Contacts between the two chains:
Residue I66 in chain A is in contact with residue L23 in chain B (closest heavy-atom distance 3.9 Å).
Residue D98 in chain A is in contact with residue S13 in chain B (closest heavy-atom distance 3.5 Å).
Residue R109 in chain A interacts with residue G20 in chain B (closest heavy-atom distance 3.7 Å).
Residue G108 in chain A contacts residue L23 in chain B (closest heavy-atom distance 4.2 Å).
Residue G108 in chain A contacts residue D24 in chain B (closest heavy-atom distance 3.1 Å).
Residue N106 in chain A is in contact with residue D24 in chain B (closest heavy-atom distance 2.7 Å).
Residue F116 in chain A is in contact with residue L12 in chain B (closest heavy-atom distance 3.8 Å).
Residue I80 in chain A contacts residue L12 in chain B (closest heavy-atom distance 3.7 Å).
Residue R109 in chain A is in contact with residue D21 in chain B (closest heavy-atom distance 3.6 Å).
Residue N73 in chain A is in contact with residue I19 in chain B (closest heavy-atom distance 3.8 Å).
Residue V91 in chain A is in contact with residue T9 in chain B (closest heavy-atom distance 3.9 Å).
Residue M99 in chain A contacts residue K17 in chain B (closest heavy-atom distance 3.6 Å).
Residue M79 in chain A interacts with residue R18 in chain B (closest heavy-atom distance 3.8 Å).
Residue G108 in chain A interacts with residue G20 in chain B (closest heavy-atom distance 3.5 Å).
Residue R109 in chain A is in contact with residue K17 in chain B (closest heavy-atom distance 4.0 Å).
Residue L76 in chain A is in contact with residue C15 in chain B (closest heavy-atom distance 3.7 Å).
Residue L76 in chain A interacts with residue L12 in chain B (closest heavy-atom distance 3.9 Å).
Residue D98 in chain A interacts with residue K10 in chain B (closest heavy-atom distance 4.5 Å).
Residue M79 in chain A contacts residue C15 in chain B (closest heavy-atom distance 3.6 Å).
Residue Y115 in chain A contacts residue L16 in chain B (closest heavy-atom distance 4.8 Å).
Residue V111 in chain A contacts residue L23 in chain B (closest heavy-atom distance 4.2 Å).
Residue V95 in chain A interacts with residue T9 in chain B (closest heavy-atom distance 4.1 Å).
Residue M79 in chain A is in contact with residue L12 in chain B (closest heavy-atom distance 3.7 Å).
Residue M99 in chain A is in contact with residue L16 in chain B (closest heavy-atom distance 3.9 Å).
Residue W107 in chain A is in contact with residue D24 in chain B (closest heavy-atom distance 4.4 Å).
Residue V83 in chain A is in contact with residue T9 in chain B (closest heavy-atom distance 3.6 Å).
Residue R94 in chain A contacts residue T9 in chain B (closest heavy-atom distance 3.2 Å).
Residue D102 in chain A interacts with residue K17 in chain B (closest heavy-atom distance 4.1 Å).
Residue N106 in chain A contacts residue D21 in chain B (closest heavy-atom distance 3.3 Å).
Residue A112 in chain A interacts with residue G20 in chain B (closest heavy-atom distance 4.6 Å).
Residue V83 in chain A is in contact with residue L12 in chain B (closest heavy-atom distance 4.2 Å).
Residue D98 in chain A contacts residue K17 in chain B (closest heavy-atom distance 3.8 Å).
Residue N106 in chain A interacts with residue G20 in chain B (closest heavy-atom distance 3.9 Å).
Residue V95 in chain A is in contact with residue S13 in chain B (closest heavy-atom distance 3.8 Å).
Residue R109 in chain A contacts residue L16 in chain B (closest heavy-atom distance 4.9 Å).
Residue M79 in chain A interacts with residue K11 in chain B (closest heavy-atom distance 3.8 Å).
Residue V95 in chain A is in contact with residue L12 in chain B (closest heavy-atom distance 4.5 Å).
Residue L76 in chain A interacts with residue I19 in chain B (closest heavy-atom distance 3.5 Å).
Residue R94 in chain A is in contact with residue A7 in chain B (closest heavy-atom distance 3.3 Å).
Residue L70 in chain A is in contact with residue E22 in chain B (closest heavy-atom distance 4.8 Å).
Residue M99 in chain A interacts with residue S13 in chain B (closest heavy-atom distance 4.2 Å).
Residue L76 in chain A is in contact with residue L16 in chain B (closest heavy-atom distance 4.3 Å).
Residue L70 in chain A interacts with residue I19 in chain B (closest heavy-atom distance 3.7 Å).
Residue A112 in chain A contacts residue L16 in chain B (closest heavy-atom distance 3.7 Å).
Residue F116 in chain A interacts with residue L16 in chain B (closest heavy-atom distance 4.0 Å).
Residue A112 in chain A contacts residue I19 in chain B (closest heavy-atom distance 4.8 Å).
Residue S101 in chain A interacts with residue K17 in chain B (closest heavy-atom distance 4.7 Å).
Residue V95 in chain A contacts residue L16 in chain B (closest heavy-atom distance 3.8 Å).
Residue R94 in chain A interacts with residue S13 in chain B (closest heavy-atom distance 4.6 Å).
Residue R109 in chain A contacts residue D24 in chain B (closest heavy-atom distance 4.9 Å).

This data describes a binding interaction between two proteins.

Sequence of chain B:
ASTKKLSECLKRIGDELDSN

Sequence of chain A:
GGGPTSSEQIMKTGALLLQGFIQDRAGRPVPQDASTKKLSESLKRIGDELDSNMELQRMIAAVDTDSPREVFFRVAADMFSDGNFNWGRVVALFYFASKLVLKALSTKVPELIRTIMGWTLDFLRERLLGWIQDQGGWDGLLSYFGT